These two protein chains interact to form a complex.

Sequence of the first protein:
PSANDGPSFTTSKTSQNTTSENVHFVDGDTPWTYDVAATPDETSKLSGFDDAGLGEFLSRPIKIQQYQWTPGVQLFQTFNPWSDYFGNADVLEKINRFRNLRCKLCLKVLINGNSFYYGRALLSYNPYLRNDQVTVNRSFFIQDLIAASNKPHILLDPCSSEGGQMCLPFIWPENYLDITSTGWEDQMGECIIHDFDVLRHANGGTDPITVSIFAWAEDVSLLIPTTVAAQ

Sequence of the second protein:
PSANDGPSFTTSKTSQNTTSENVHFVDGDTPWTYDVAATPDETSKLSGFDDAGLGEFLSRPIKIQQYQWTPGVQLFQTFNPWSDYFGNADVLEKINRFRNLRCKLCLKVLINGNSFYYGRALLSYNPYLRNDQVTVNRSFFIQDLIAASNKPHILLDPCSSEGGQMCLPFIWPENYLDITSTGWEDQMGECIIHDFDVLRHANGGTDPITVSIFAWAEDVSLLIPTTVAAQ

Interface contacts:
Residue Y34 in the first protein contacts residue P152 in the second protein (closest heavy-atom distance 3.3 Å).
Residue L46 in the first protein is in contact with residue L223 in the second protein (closest heavy-atom distance 3.5 Å).
Residue A38 in the first protein is in contact with residue P169 in the second protein (closest heavy-atom distance 3.3 Å).
Residue E21 in the first protein contacts residue R60 in the second protein (closest heavy-atom distance 3.3 Å).
Residue R102 in the first protein is in contact with residue P40 in the second protein (closest heavy-atom distance 3.4 Å).
Residue D29 in the first protein is in contact with residue S160 in the second protein (closest heavy-atom distance 3.3 Å).
Residue K108 in the first protein contacts residue T18 in the second protein (closest heavy-atom distance 3.1 Å).
Residue G163 in the first protein interacts with residue W32 in the second protein (closest heavy-atom distance 3.3 Å).
Residue N22 in the first protein interacts with residue R60 in the second protein (closest heavy-atom distance 3.5 Å).
Residue R60 in the first protein interacts with residue N22 in the second protein (closest heavy-atom distance 3.5 Å).
Residue D27 in the first protein contacts residue K108 in the second protein (closest heavy-atom distance 2.7 Å).
Residue W32 in the first protein is in contact with residue Q165 in the second protein (closest heavy-atom distance 3.0 Å).
Residue T18 in the first protein interacts with residue K108 in the second protein (closest heavy-atom distance 3.1 Å).
Residue S59 in the first protein contacts residue E21 in the second protein (closest heavy-atom distance 3.6 Å).
Residue D29 in the first protein interacts with residue E162 in the second protein (closest heavy-atom distance 2.7 Å).
Residue P152 in the first protein interacts with residue Y34 in the second protein (closest heavy-atom distance 3.4 Å).
Residue Q165 in the first protein is in contact with residue W32 in the second protein (closest heavy-atom distance 3.0 Å).
Residue W32 in the first protein is in contact with residue G163 in the second protein (closest heavy-atom distance 3.2 Å).
Residue E21 in the first protein is in contact with residue E56 in the second protein (closest heavy-atom distance 2.7 Å).
Residue E93 in the first protein contacts residue K94 in the second protein (closest heavy-atom distance 3.1 Å).
Residue F214 in the first protein contacts residue F25 in the second protein (closest heavy-atom distance 2.5 Å).
Residue S59 in the first protein interacts with residue S20 in the second protein (closest heavy-atom distance 3.3 Å).
Residue S160 in the first protein contacts residue D29 in the second protein (closest heavy-atom distance 3.3 Å).
Residue N175 in the first protein interacts with residue S44 in the second protein (closest heavy-atom distance 3.3 Å).
Residue Q165 in the first protein contacts residue Y34 in the second protein (closest heavy-atom distance 3.2 Å).
Residue P61 in the first protein is in contact with residue S20 in the second protein (closest heavy-atom distance 3.0 Å).
Residue E21 in the first protein contacts residue S59 in the second protein (closest heavy-atom distance 3.5 Å).
Residue E162 in the first protein contacts residue D29 in the second protein (closest heavy-atom distance 2.7 Å).
Residue E21 in the first protein interacts with residue D51 in the second protein (closest heavy-atom distance 2.0 Å).
Residue T14 in the first protein interacts with residue Q165 in the second protein (closest heavy-atom distance 3.4 Å).
Residue W32 in the first protein is in contact with residue G164 in the second protein (closest heavy-atom distance 3.3 Å).
Residue E93 in the first protein contacts residue N96 in the second protein (closest heavy-atom distance 2.2 Å).
Residue S20 in the first protein interacts with residue P61 in the second protein (closest heavy-atom distance 3.0 Å).
Residue T33 in the first protein interacts with residue Q165 in the second protein (closest heavy-atom distance 3.1 Å).
Residue S44 in the first protein is in contact with residue N175 in the second protein (closest heavy-atom distance 3.3 Å).
Residue S20 in the first protein is in contact with residue S59 in the second protein (closest heavy-atom distance 3.3 Å).
Residue L54 in the first protein is in contact with residue L54 in the second protein (closest heavy-atom distance 3.5 Å).
Residue Y176 in the first protein contacts residue L46 in the second protein (closest heavy-atom distance 3.0 Å).
Residue P40 in the first protein contacts residue R102 in the second protein (closest heavy-atom distance 3.4 Å).
Residue Y34 in the first protein interacts with residue Q165 in the second protein (closest heavy-atom distance 3.2 Å).
Residue N22 in the first protein interacts with residue A52 in the second protein (closest heavy-atom distance 3.4 Å).
Residue L46 in the first protein is in contact with residue Y176 in the second protein (closest heavy-atom distance 2.9 Å).
Residue K94 in the first protein is in contact with residue E93 in the second protein (closest heavy-atom distance 3.1 Å).
Residue D29 in the first protein contacts residue S161 in the second protein (closest heavy-atom distance 3.6 Å).
Residue E56 in the first protein contacts residue E21 in the second protein (closest heavy-atom distance 2.7 Å).
Residue A52 in the first protein is in contact with residue N22 in the second protein (closest heavy-atom distance 3.4 Å).
Residue R60 in the first protein is in contact with residue E21 in the second protein (closest heavy-atom distance 3.4 Å).
Residue K45 in the first protein contacts residue Y176 in the second protein (closest heavy-atom distance 2.8 Å).
Residue Q165 in the first protein contacts residue T33 in the second protein (closest heavy-atom distance 3.1 Å).
Residue L223 in the first protein interacts with residue L46 in the second protein (closest heavy-atom distance 3.5 Å).
Residue P31 in the first protein contacts residue G163 in the second protein (closest heavy-atom distance 3.2 Å).
Residue F25 in the first protein contacts residue F214 in the second protein (closest heavy-atom distance 2.4 Å).
Residue G163 in the first protein is in contact with residue P31 in the second protein (closest heavy-atom distance 3.3 Å).
Residue D51 in the first protein interacts with residue E21 in the second protein (closest heavy-atom distance 2.0 Å).
Residue Q165 in the first protein is in contact with residue T14 in the second protein (closest heavy-atom distance 3.5 Å).
Residue P169 in the first protein interacts with residue A38 in the second protein (closest heavy-atom distance 3.3 Å).
Residue Y176 in the first protein interacts with residue K45 in the second protein (closest heavy-atom distance 2.8 Å).
Residue G164 in the first protein interacts with residue W32 in the second protein (closest heavy-atom distance 3.4 Å).
Residue K108 in the first protein is in contact with residue D27 in the second protein (closest heavy-atom distance 2.7 Å).
Residue N96 in the first protein interacts with residue E93 in the second protein (closest heavy-atom distance 2.2 Å).